Sequence of the first protein:
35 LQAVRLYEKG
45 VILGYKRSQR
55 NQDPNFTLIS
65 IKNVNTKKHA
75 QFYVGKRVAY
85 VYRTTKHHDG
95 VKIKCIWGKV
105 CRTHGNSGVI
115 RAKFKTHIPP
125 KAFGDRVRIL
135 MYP

Interface contacts:
Residue V202 in the second protein is in contact with residue Q36 in the first protein (closest heavy-atom distance 5.0 Å).

Sequence of the second protein:
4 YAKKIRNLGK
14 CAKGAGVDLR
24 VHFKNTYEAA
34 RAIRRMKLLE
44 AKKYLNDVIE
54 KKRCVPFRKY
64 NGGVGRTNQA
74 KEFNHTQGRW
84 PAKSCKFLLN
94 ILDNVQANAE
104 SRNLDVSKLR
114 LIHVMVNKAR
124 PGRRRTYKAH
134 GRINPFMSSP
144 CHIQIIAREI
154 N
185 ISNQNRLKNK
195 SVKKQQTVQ

This data describes a binding interaction between two proteins.